Sequence of chain A:
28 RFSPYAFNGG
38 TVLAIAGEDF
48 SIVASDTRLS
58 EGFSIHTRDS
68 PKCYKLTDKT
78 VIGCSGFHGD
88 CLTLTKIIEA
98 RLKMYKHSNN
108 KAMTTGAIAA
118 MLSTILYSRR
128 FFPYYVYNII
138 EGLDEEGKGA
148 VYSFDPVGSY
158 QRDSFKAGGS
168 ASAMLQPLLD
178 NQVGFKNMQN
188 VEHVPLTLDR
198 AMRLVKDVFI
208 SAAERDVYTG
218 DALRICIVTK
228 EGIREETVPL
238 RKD

Sequence of chain B:
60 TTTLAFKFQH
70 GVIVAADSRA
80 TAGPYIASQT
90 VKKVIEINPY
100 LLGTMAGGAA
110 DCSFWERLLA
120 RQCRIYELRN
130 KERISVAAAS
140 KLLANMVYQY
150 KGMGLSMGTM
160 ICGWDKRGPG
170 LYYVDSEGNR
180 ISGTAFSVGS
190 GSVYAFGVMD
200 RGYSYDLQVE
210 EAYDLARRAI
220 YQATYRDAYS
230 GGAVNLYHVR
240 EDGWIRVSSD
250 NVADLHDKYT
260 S

The following describes two proteins that form a bound complex.

Contacts between the two chains:
Residue R126 in chain A interacts with residue E115 in chain B (closest heavy-atom distance 3.3 Å).
Residue F162 in chain A interacts with residue T89 in chain B (closest heavy-atom distance 3.4 Å).
Residue K163 in chain A is in contact with residue K91 in chain B (closest heavy-atom distance 4.5 Å).
Residue F129 in chain A contacts residue M156 in chain B (closest heavy-atom distance 3.6 Å).
Residue V154 in chain A interacts with residue Q88 in chain B (closest heavy-atom distance 3.8 Å).
Residue D152 in chain A contacts residue Q88 in chain B (closest heavy-atom distance 4.2 Å).
Residue L172 in chain A contacts residue Y84 in chain B (closest heavy-atom distance 4.0 Å).
Residue Y134 in chain A contacts residue Y84 in chain B (closest heavy-atom distance 3.5 Å).
Residue V154 in chain A contacts residue T89 in chain B (closest heavy-atom distance 4.1 Å).
Residue D160 in chain A interacts with residue V93 in chain B (closest heavy-atom distance 3.2 Å).
Residue L175 in chain A is in contact with residue V90 in chain B (closest heavy-atom distance 3.6 Å).
Residue Q179 in chain A contacts residue V90 in chain B (closest heavy-atom distance 3.5 Å).
Residue Y157 in chain A is in contact with residue C111 in chain B (closest heavy-atom distance 3.9 Å).
Residue Q158 in chain A interacts with residue W114 in chain B (closest heavy-atom distance 3.3 Å).
Residue M185 in chain A interacts with residue V233 in chain B (closest heavy-atom distance 4.4 Å).
Residue R126 in chain A interacts with residue R116 in chain B (closest heavy-atom distance 4.6 Å).
Residue Q158 in chain A is in contact with residue D110 in chain B (closest heavy-atom distance 3.8 Å).
Residue Q158 in chain A contacts residue K92 in chain B (closest heavy-atom distance 3.5 Å).
Residue Y157 in chain A contacts residue E115 in chain B (closest heavy-atom distance 3.9 Å).
Residue Q158 in chain A is in contact with residue Q88 in chain B (closest heavy-atom distance 3.4 Å).
Residue Y157 in chain A contacts residue L118 in chain B (closest heavy-atom distance 3.7 Å).
Residue H190 in chain A contacts residue D253 in chain B (closest heavy-atom distance 3.7 Å).
Residue H190 in chain A interacts with residue V233 in chain B (closest heavy-atom distance 3.2 Å).
Residue A164 in chain A interacts with residue V90 in chain B (closest heavy-atom distance 3.6 Å).
Residue F162 in chain A interacts with residue K91 in chain B (closest heavy-atom distance 4.4 Å).
Residue R126 in chain A interacts with residue L118 in chain B (closest heavy-atom distance 3.7 Å).
Residue S161 in chain A is in contact with residue K91 in chain B (closest heavy-atom distance 3.5 Å).
Residue L119 in chain A contacts residue L118 in chain B (closest heavy-atom distance 4.1 Å).
Residue M171 in chain A contacts residue Y84 in chain B (closest heavy-atom distance 3.7 Å).
Residue K163 in chain A contacts residue V90 in chain B (closest heavy-atom distance 4.4 Å).
Residue R159 in chain A contacts residue I96 in chain B (closest heavy-atom distance 4.1 Å).
Residue Y157 in chain A contacts residue W114 in chain B (closest heavy-atom distance 3.6 Å).
Residue D160 in chain A interacts with residue W114 in chain B (closest heavy-atom distance 4.0 Å).
Residue D160 in chain A contacts residue K91 in chain B (closest heavy-atom distance 3.5 Å).
Residue S156 in chain A contacts residue C111 in chain B (closest heavy-atom distance 3.5 Å).
Residue D160 in chain A interacts with residue T89 in chain B (closest heavy-atom distance 3.7 Å).
Residue Q158 in chain A is in contact with residue T89 in chain B (closest heavy-atom distance 3.2 Å).
Residue M171 in chain A interacts with residue Q88 in chain B (closest heavy-atom distance 3.5 Å).
Residue V188 in chain A interacts with residue L254 in chain B (closest heavy-atom distance 3.7 Å).
Residue F129 in chain A interacts with residue C111 in chain B (closest heavy-atom distance 3.4 Å).
Residue I122 in chain A interacts with residue L118 in chain B (closest heavy-atom distance 3.8 Å).
Residue Y157 in chain A contacts residue D110 in chain B (closest heavy-atom distance 4.3 Å).
Residue S156 in chain A contacts residue D110 in chain B (closest heavy-atom distance 3.8 Å).
Residue R126 in chain A contacts residue Y147 in chain B (closest heavy-atom distance 3.8 Å).
Residue R159 in chain A is in contact with residue W114 in chain B (closest heavy-atom distance 3.5 Å).
Residue L123 in chain A contacts residue L118 in chain B (closest heavy-atom distance 3.8 Å).
Residue D152 in chain A contacts residue T89 in chain B (closest heavy-atom distance 4.0 Å).
Residue L175 in chain A contacts residue S87 in chain B (closest heavy-atom distance 4.1 Å).
Residue M171 in chain A is in contact with residue S87 in chain B (closest heavy-atom distance 4.6 Å).
Residue H190 in chain A is in contact with residue L254 in chain B (closest heavy-atom distance 3.3 Å).
Residue D160 in chain A contacts residue K92 in chain B (closest heavy-atom distance 3.4 Å).
Residue V188 in chain A contacts residue Y258 in chain B (closest heavy-atom distance 4.2 Å).
Residue K183 in chain A contacts residue V90 in chain B (closest heavy-atom distance 3.3 Å).
Residue F129 in chain A interacts with residue L154 in chain B (closest heavy-atom distance 4.3 Å).
Residue L172 in chain A is in contact with residue I85 in chain B (closest heavy-atom distance 4.0 Å).
Residue K183 in chain A interacts with residue V233 in chain B (closest heavy-atom distance 3.5 Å).
Residue H190 in chain A contacts residue A252 in chain B (closest heavy-atom distance 4.3 Å).
Residue F162 in chain A interacts with residue V90 in chain B (closest heavy-atom distance 3.5 Å).
Residue E189 in chain A is in contact with residue H255 in chain B (closest heavy-atom distance 4.1 Å).
Residue L172 in chain A interacts with residue A86 in chain B (closest heavy-atom distance 4.0 Å).